Sequence of chain A:
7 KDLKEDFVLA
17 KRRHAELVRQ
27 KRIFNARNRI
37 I

The following describes two proteins that form a bound complex.

Sequence of chain B:
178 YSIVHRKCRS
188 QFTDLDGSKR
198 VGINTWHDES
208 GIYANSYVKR

Contacts between the two chains:
Residue N201 in chain B interacts with residue F30 in chain A (closest heavy-atom distance 4.4 Å).
Residue G199 in chain B contacts residue N31 in chain A (closest heavy-atom distance 3.0 Å).
Residue V198 in chain B contacts residue R33 in chain A (closest heavy-atom distance 4.2 Å).
Residue G199 in chain B is in contact with residue F30 in chain A (closest heavy-atom distance 4.6 Å).
Residue G194 in chain B is in contact with residue A32 in chain A (closest heavy-atom distance 3.6 Å).
Residue S195 in chain B interacts with residue R33 in chain A (closest heavy-atom distance 4.2 Å).
Residue D193 in chain B contacts residue I36 in chain A (closest heavy-atom distance 4.4 Å).
Residue G199 in chain B is in contact with residue A32 in chain A (closest heavy-atom distance 4.6 Å).
Residue I200 in chain B contacts residue N31 in chain A (closest heavy-atom distance 4.4 Å).
Residue S195 in chain B contacts residue I36 in chain A (closest heavy-atom distance 3.3 Å).
Residue S195 in chain B contacts residue I37 in chain A (closest heavy-atom distance 4.7 Å).
Residue R197 in chain B is in contact with residue R33 in chain A (closest heavy-atom distance 3.4 Å).
Residue R197 in chain B contacts residue N31 in chain A (closest heavy-atom distance 5.0 Å).
Residue I200 in chain B is in contact with residue K27 in chain A (closest heavy-atom distance 4.2 Å).
Residue S195 in chain B is in contact with residue A32 in chain A (closest heavy-atom distance 4.6 Å).
Residue G194 in chain B contacts residue R33 in chain A (closest heavy-atom distance 3.3 Å).
Residue G194 in chain B interacts with residue I36 in chain A (closest heavy-atom distance 4.2 Å).
Residue V198 in chain B contacts residue N31 in chain A (closest heavy-atom distance 4.7 Å).
Residue I200 in chain B is in contact with residue F30 in chain A (closest heavy-atom distance 3.3 Å).
Residue D193 in chain B is in contact with residue R35 in chain A (closest heavy-atom distance 4.7 Å).